Residue-level contacts at the interface:
Residue L370 in the first protein interacts with residue L204 in the second protein (closest heavy-atom distance 4.5 Å).
Residue Q362 in the first protein interacts with residue Q230 in the second protein (closest heavy-atom distance 3.4 Å).
Residue W373 in the first protein interacts with residue S196 in the second protein (closest heavy-atom distance 4.6 Å).
Residue R356 in the first protein interacts with residue G227 in the second protein (closest heavy-atom distance 4.6 Å).
Residue M384 in the first protein is in contact with residue L190 in the second protein (closest heavy-atom distance 3.5 Å).
Residue M307 in the first protein interacts with residue K263 in the second protein (closest heavy-atom distance 4.7 Å).
Residue R369 in the first protein interacts with residue N260 in the second protein (closest heavy-atom distance 4.4 Å).
Residue R356 in the first protein interacts with residue Q230 in the second protein (closest heavy-atom distance 3.4 Å).
Residue S359 in the first protein contacts residue V207 in the second protein (closest heavy-atom distance 4.6 Å).
Residue S359 in the first protein interacts with residue H223 in the second protein (closest heavy-atom distance 4.7 Å).
Residue E298 in the first protein contacts residue N260 in the second protein (closest heavy-atom distance 3.5 Å).
Residue I358 in the first protein interacts with residue Q230 in the second protein (closest heavy-atom distance 3.1 Å).
Residue M366 in the first protein interacts with residue K203 in the second protein (closest heavy-atom distance 4.0 Å).
Residue I363 in the first protein contacts residue V207 in the second protein (closest heavy-atom distance 3.7 Å).
Residue M366 in the first protein contacts residue F233 in the second protein (closest heavy-atom distance 3.5 Å).
Residue M366 in the first protein interacts with residue L204 in the second protein (closest heavy-atom distance 3.7 Å).
Residue S162 in the first protein interacts with residue Q142 in the second protein (closest heavy-atom distance 4.6 Å).
Residue W352 in the first protein contacts residue D231 in the second protein (closest heavy-atom distance 3.0 Å).
Residue R369 in the first protein contacts residue F233 in the second protein (closest heavy-atom distance 3.7 Å).
Residue S359 in the first protein contacts residue L226 in the second protein (closest heavy-atom distance 3.4 Å).
Residue I305 in the first protein is in contact with residue N259 in the second protein (closest heavy-atom distance 4.7 Å).
Residue L165 in the first protein is in contact with residue Q142 in the second protein (closest heavy-atom distance 4.4 Å).
Residue N304 in the first protein is in contact with residue N260 in the second protein (closest heavy-atom distance 3.2 Å).
Residue I363 in the first protein contacts residue L211 in the second protein (closest heavy-atom distance 4.7 Å).
Residue W352 in the first protein interacts with residue N234 in the second protein (closest heavy-atom distance 3.1 Å).
Residue V377 in the first protein interacts with residue L197 in the second protein (closest heavy-atom distance 3.8 Å).
Residue T299 in the first protein interacts with residue Q230 in the second protein (closest heavy-atom distance 4.3 Å).
Residue W373 in the first protein contacts residue L200 in the second protein (closest heavy-atom distance 4.0 Å).
Residue L370 in the first protein interacts with residue Q201 in the second protein (closest heavy-atom distance 3.7 Å).
Residue T198 in the first protein contacts residue E151 in the second protein (closest heavy-atom distance 3.1 Å).
Residue M366 in the first protein contacts residue L200 in the second protein (closest heavy-atom distance 4.3 Å).
Residue Q362 in the first protein contacts residue F233 in the second protein (closest heavy-atom distance 4.3 Å).
Residue I363 in the first protein is in contact with residue V208 in the second protein (closest heavy-atom distance 4.7 Å).
Residue I305 in the first protein contacts residue N260 in the second protein (closest heavy-atom distance 4.4 Å).
Residue K303 in the first protein interacts with residue N260 in the second protein (closest heavy-atom distance 3.5 Å).
Residue N374 in the first protein contacts residue L197 in the second protein (closest heavy-atom distance 3.3 Å).
Residue R369 in the first protein interacts with residue L200 in the second protein (closest heavy-atom distance 3.7 Å).
Residue I297 in the first protein is in contact with residue N234 in the second protein (closest heavy-atom distance 3.3 Å).
Residue E385 in the first protein contacts residue L190 in the second protein (closest heavy-atom distance 3.6 Å).
Residue K365 in the first protein interacts with residue F233 in the second protein (closest heavy-atom distance 4.4 Å).
Residue M384 in the first protein is in contact with residue R189 in the second protein (closest heavy-atom distance 3.6 Å).
Residue G381 in the first protein contacts residue L190 in the second protein (closest heavy-atom distance 3.7 Å).
Residue I363 in the first protein contacts residue L204 in the second protein (closest heavy-atom distance 4.7 Å).
Residue R306 in the first protein contacts residue N260 in the second protein (closest heavy-atom distance 4.7 Å).
Residue M294 in the first protein is in contact with residue N234 in the second protein (closest heavy-atom distance 4.6 Å).
Residue Q362 in the first protein interacts with residue L226 in the second protein (closest heavy-atom distance 4.6 Å).
Residue W352 in the first protein contacts residue L235 in the second protein (closest heavy-atom distance 3.6 Å).
Residue R306 in the first protein is in contact with residue L261 in the second protein (closest heavy-atom distance 3.5 Å).
Residue D161 in the first protein contacts residue Q142 in the second protein (closest heavy-atom distance 3.8 Å).
Residue E298 in the first protein is in contact with residue N234 in the second protein (closest heavy-atom distance 4.0 Å).
Residue V377 in the first protein contacts residue L194 in the second protein (closest heavy-atom distance 4.3 Å).
Residue P355 in the first protein interacts with residue D231 in the second protein (closest heavy-atom distance 3.8 Å).
Residue H235 in the first protein contacts residue H223 in the second protein (closest heavy-atom distance 3.8 Å).
Residue L370 in the first protein interacts with residue L200 in the second protein (closest heavy-atom distance 3.9 Å).
Residue I297 in the first protein interacts with residue L261 in the second protein (closest heavy-atom distance 4.1 Å).
Residue L380 in the first protein contacts residue R189 in the second protein (closest heavy-atom distance 3.4 Å).
Residue L370 in the first protein is in contact with residue L197 in the second protein (closest heavy-atom distance 3.7 Å).
Residue W373 in the first protein interacts with residue L197 in the second protein (closest heavy-atom distance 4.6 Å).
Residue E298 in the first protein interacts with residue F233 in the second protein (closest heavy-atom distance 3.1 Å).
Residue I357 in the first protein contacts residue H223 in the second protein (closest heavy-atom distance 2.8 Å).

These two protein chains interact to form a complex.

Sequence of the second protein:
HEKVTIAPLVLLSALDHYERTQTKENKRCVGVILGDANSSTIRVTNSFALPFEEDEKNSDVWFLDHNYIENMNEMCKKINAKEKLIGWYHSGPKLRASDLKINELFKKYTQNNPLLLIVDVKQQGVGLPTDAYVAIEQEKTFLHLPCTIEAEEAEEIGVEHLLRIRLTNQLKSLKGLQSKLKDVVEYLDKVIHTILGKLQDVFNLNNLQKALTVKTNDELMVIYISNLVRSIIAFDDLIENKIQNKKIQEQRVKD

Sequence of the first protein:
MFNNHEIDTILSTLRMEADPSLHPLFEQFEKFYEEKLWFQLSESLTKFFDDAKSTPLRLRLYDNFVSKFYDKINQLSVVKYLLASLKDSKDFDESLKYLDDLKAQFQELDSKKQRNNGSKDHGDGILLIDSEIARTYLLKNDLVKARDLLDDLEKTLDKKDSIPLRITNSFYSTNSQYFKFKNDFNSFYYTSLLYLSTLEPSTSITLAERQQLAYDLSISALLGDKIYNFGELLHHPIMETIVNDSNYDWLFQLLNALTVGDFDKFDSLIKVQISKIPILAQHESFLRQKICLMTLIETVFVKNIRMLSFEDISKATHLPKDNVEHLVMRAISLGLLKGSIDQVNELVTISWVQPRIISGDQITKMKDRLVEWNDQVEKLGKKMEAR